Contacts between the two chains:
Residue F57 in chain A interacts with residue R169 in chain B (closest heavy-atom distance 4.2 Å).
Residue R114 in chain A is in contact with residue E54 in chain B (closest heavy-atom distance 3.6 Å).
Residue F64 in chain A interacts with residue E168 in chain B (closest heavy-atom distance 2.8 Å).
Residue E54 in chain A is in contact with residue R114 in chain B (closest heavy-atom distance 3.8 Å).
Residue Y35 in chain A interacts with residue L46 in chain B (closest heavy-atom distance 4.2 Å).
Residue E168 in chain A interacts with residue I63 in chain B (closest heavy-atom distance 3.2 Å).
Residue E168 in chain A contacts residue F57 in chain B (closest heavy-atom distance 3.6 Å).
Residue Y184 in chain A is in contact with residue E128 in chain B (closest heavy-atom distance 4.6 Å).
Residue I166 in chain A interacts with residue I166 in chain B (closest heavy-atom distance 4.5 Å).
Residue E111 in chain A is in contact with residue E111 in chain B (closest heavy-atom distance 3.7 Å).
Residue F57 in chain A is in contact with residue A122 in chain B (closest heavy-atom distance 3.6 Å).
Residue F64 in chain A interacts with residue F64 in chain B (closest heavy-atom distance 3.8 Å).
Residue A122 in chain A is in contact with residue F57 in chain B (closest heavy-atom distance 3.6 Å).
Residue I63 in chain A interacts with residue Y35 in chain B (closest heavy-atom distance 3.7 Å).
Residue Y35 in chain A interacts with residue I63 in chain B (closest heavy-atom distance 3.7 Å).
Residue L124 in chain A contacts residue E126 in chain B (closest heavy-atom distance 4.1 Å).
Residue E62 in chain A contacts residue Y35 in chain B (closest heavy-atom distance 3.6 Å).
Residue F57 in chain A is in contact with residue E168 in chain B (closest heavy-atom distance 3.5 Å).
Residue E168 in chain A contacts residue E54 in chain B (closest heavy-atom distance 4.5 Å).
Residue R66 in chain A is in contact with residue E111 in chain B (closest heavy-atom distance 4.4 Å).
Residue Y35 in chain A interacts with residue E62 in chain B (closest heavy-atom distance 3.5 Å).
Residue F57 in chain A contacts residue R114 in chain B (closest heavy-atom distance 4.2 Å).
Residue F64 in chain A interacts with residue V167 in chain B (closest heavy-atom distance 3.7 Å).
Residue F57 in chain A contacts residue I116 in chain B (closest heavy-atom distance 4.2 Å).
Residue I63 in chain A contacts residue E168 in chain B (closest heavy-atom distance 3.2 Å).
Residue T47 in chain A contacts residue Y35 in chain B (closest heavy-atom distance 3.6 Å).
Residue R169 in chain A interacts with residue T61 in chain B (closest heavy-atom distance 3.4 Å).
Residue E126 in chain A is in contact with residue L124 in chain B (closest heavy-atom distance 4.0 Å).
Residue Y184 in chain A contacts residue E111 in chain B (closest heavy-atom distance 4.3 Å).
Residue L46 in chain A interacts with residue Y35 in chain B (closest heavy-atom distance 4.1 Å).
Residue V167 in chain A is in contact with residue F64 in chain B (closest heavy-atom distance 3.7 Å).
Residue I116 in chain A is in contact with residue F57 in chain B (closest heavy-atom distance 4.3 Å).
Residue W5 in chain A contacts residue P55 in chain B (closest heavy-atom distance 3.7 Å).
Residue E111 in chain A interacts with residue R66 in chain B (closest heavy-atom distance 4.6 Å).
Residue R66 in chain A interacts with residue R114 in chain B (closest heavy-atom distance 4.1 Å).
Residue R66 in chain A is in contact with residue G112 in chain B (closest heavy-atom distance 3.4 Å).
Residue R169 in chain A interacts with residue E62 in chain B (closest heavy-atom distance 3.9 Å).
Residue P55 in chain A is in contact with residue W5 in chain B (closest heavy-atom distance 4.0 Å).
Residue E54 in chain A is in contact with residue E168 in chain B (closest heavy-atom distance 4.5 Å).
Residue I63 in chain A is in contact with residue R169 in chain B (closest heavy-atom distance 4.5 Å).
Residue Y35 in chain A contacts residue F64 in chain B (closest heavy-atom distance 3.8 Å).
Residue L46 in chain A interacts with residue L46 in chain B (closest heavy-atom distance 4.6 Å).
Residue E111 in chain A contacts residue Y184 in chain B (closest heavy-atom distance 4.3 Å).
Residue I166 in chain A is in contact with residue F64 in chain B (closest heavy-atom distance 4.0 Å).
Residue L124 in chain A interacts with residue F64 in chain B (closest heavy-atom distance 4.4 Å).
Residue G112 in chain A interacts with residue R66 in chain B (closest heavy-atom distance 3.6 Å).
Residue E126 in chain A is in contact with residue E126 in chain B (closest heavy-atom distance 2.8 Å).
Residue R66 in chain A interacts with residue L124 in chain B (closest heavy-atom distance 3.6 Å).
Residue F64 in chain A is in contact with residue Y35 in chain B (closest heavy-atom distance 3.6 Å).
Residue R169 in chain A is in contact with residue F57 in chain B (closest heavy-atom distance 4.3 Å).
Residue E168 in chain A is in contact with residue F64 in chain B (closest heavy-atom distance 2.8 Å).
Residue R114 in chain A is in contact with residue R66 in chain B (closest heavy-atom distance 4.1 Å).
Residue T61 in chain A interacts with residue R169 in chain B (closest heavy-atom distance 3.4 Å).
Residue F64 in chain A contacts residue I166 in chain B (closest heavy-atom distance 3.5 Å).
Residue R169 in chain A interacts with residue I63 in chain B (closest heavy-atom distance 4.6 Å).
Residue L124 in chain A contacts residue R66 in chain B (closest heavy-atom distance 3.8 Å).
Residue E168 in chain A interacts with residue E62 in chain B (closest heavy-atom distance 4.5 Å).
Residue R114 in chain A is in contact with residue F57 in chain B (closest heavy-atom distance 4.3 Å).
Residue Y35 in chain A interacts with residue T47 in chain B (closest heavy-atom distance 3.7 Å).
Residue E62 in chain A interacts with residue R169 in chain B (closest heavy-atom distance 3.9 Å).

Sequence of chain A:
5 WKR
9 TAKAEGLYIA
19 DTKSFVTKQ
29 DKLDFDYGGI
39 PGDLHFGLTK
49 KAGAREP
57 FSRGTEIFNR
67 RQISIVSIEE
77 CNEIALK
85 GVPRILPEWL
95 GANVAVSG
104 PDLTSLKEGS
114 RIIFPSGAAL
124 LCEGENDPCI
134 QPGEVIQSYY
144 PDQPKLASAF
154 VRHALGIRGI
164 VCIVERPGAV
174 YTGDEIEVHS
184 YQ

These two protein chains interact to form a complex.

Sequence of chain B:
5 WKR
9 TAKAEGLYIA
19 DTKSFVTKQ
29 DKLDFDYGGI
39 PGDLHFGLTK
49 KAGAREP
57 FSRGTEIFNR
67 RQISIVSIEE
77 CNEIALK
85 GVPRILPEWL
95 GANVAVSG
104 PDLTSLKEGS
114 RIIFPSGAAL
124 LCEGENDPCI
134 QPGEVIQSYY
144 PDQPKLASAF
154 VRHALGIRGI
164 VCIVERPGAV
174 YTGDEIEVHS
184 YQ